Sequence of the first protein:
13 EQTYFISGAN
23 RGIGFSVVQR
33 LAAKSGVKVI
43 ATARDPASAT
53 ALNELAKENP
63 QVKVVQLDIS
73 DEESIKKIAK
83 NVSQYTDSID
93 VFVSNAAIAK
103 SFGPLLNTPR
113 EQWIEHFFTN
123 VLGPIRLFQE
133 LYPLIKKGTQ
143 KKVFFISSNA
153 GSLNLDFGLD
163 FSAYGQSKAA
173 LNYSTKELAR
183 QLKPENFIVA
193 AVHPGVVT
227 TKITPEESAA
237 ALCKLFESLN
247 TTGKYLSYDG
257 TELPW

The following describes two proteins that form a bound complex.

Sequence of the second protein:
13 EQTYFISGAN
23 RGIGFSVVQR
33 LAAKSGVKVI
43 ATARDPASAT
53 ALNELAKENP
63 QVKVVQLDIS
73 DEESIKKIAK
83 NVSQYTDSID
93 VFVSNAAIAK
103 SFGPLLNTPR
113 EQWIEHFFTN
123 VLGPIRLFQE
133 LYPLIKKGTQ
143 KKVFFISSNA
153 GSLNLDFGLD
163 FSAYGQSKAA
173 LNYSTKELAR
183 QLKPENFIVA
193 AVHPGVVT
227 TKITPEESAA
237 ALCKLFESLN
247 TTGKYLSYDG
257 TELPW

Contacts between the two chains:
Residue I127 in the second protein contacts residue Q168 in the first protein (closest heavy-atom distance 3.4 Å).
Residue Y175 in the second protein interacts with residue Q168 in the first protein (closest heavy-atom distance 3.4 Å).
Residue F120 in the second protein contacts residue I116 in the first protein (closest heavy-atom distance 3.5 Å).
Residue L107 in the second protein contacts residue Q183 in the first protein (closest heavy-atom distance 2.8 Å).
Residue Y134 in the second protein is in contact with residue L108 in the first protein (closest heavy-atom distance 3.5 Å).
Residue Q168 in the second protein is in contact with residue F119 in the first protein (closest heavy-atom distance 3.5 Å).
Residue S176 in the second protein interacts with residue Q168 in the first protein (closest heavy-atom distance 3.0 Å).
Residue D162 in the second protein is in contact with residue E179 in the first protein (closest heavy-atom distance 3.6 Å).
Residue N156 in the second protein contacts residue W261 in the first protein (closest heavy-atom distance 3.3 Å).
Residue Q183 in the second protein interacts with residue L107 in the first protein (closest heavy-atom distance 2.9 Å).
Residue L155 in the second protein is in contact with residue K178 in the first protein (closest heavy-atom distance 2.6 Å).
Residue F119 in the second protein interacts with residue F119 in the first protein (closest heavy-atom distance 3.5 Å).
Residue R112 in the second protein interacts with residue E74 in the first protein (closest heavy-atom distance 3.4 Å).
Residue E179 in the second protein contacts residue D162 in the first protein (closest heavy-atom distance 3.3 Å).
Residue I127 in the second protein is in contact with residue W115 in the first protein (closest heavy-atom distance 3.6 Å).
Residue Q131 in the second protein is in contact with residue L107 in the first protein (closest heavy-atom distance 2.7 Å).
Residue Y175 in the second protein is in contact with residue A171 in the first protein (closest heavy-atom distance 3.6 Å).
Residue E179 in the second protein contacts residue F163 in the first protein (closest heavy-atom distance 2.9 Å).
Residue W115 in the second protein is in contact with residue S176 in the first protein (closest heavy-atom distance 3.6 Å).
Residue F119 in the second protein contacts residue W115 in the first protein (closest heavy-atom distance 3.4 Å).
Residue Q168 in the second protein is in contact with residue S176 in the first protein (closest heavy-atom distance 2.9 Å).
Residue F130 in the second protein interacts with residue L108 in the first protein (closest heavy-atom distance 3.5 Å).
Residue P106 in the second protein contacts residue Q183 in the first protein (closest heavy-atom distance 3.5 Å).
Residue F163 in the second protein is in contact with residue E179 in the first protein (closest heavy-atom distance 2.8 Å).
Residue S164 in the second protein is in contact with residue E179 in the first protein (closest heavy-atom distance 2.9 Å).
Residue W115 in the second protein interacts with residue F119 in the first protein (closest heavy-atom distance 3.5 Å).
Residue Y175 in the second protein interacts with residue S154 in the first protein (closest heavy-atom distance 3.6 Å).
Residue L107 in the second protein is in contact with residue Q131 in the first protein (closest heavy-atom distance 3.0 Å).
Residue Y175 in the second protein contacts residue G167 in the first protein (closest heavy-atom distance 3.4 Å).
Residue G167 in the second protein is in contact with residue Y175 in the first protein (closest heavy-atom distance 3.5 Å).
Residue L155 in the second protein interacts with residue L155 in the first protein (closest heavy-atom distance 3.5 Å).
Residue F120 in the second protein is in contact with residue R112 in the first protein (closest heavy-atom distance 3.6 Å).
Residue Y175 in the second protein interacts with residue F163 in the first protein (closest heavy-atom distance 3.2 Å).
Residue Q168 in the second protein is in contact with residue I127 in the first protein (closest heavy-atom distance 3.3 Å).
Residue R182 in the second protein is in contact with residue L161 in the first protein (closest heavy-atom distance 3.1 Å).
Residue A172 in the second protein is in contact with residue Q168 in the first protein (closest heavy-atom distance 3.4 Å).
Residue D162 in the second protein contacts residue Q183 in the first protein (closest heavy-atom distance 2.8 Å).
Residue Y175 in the second protein is in contact with residue A152 in the first protein (closest heavy-atom distance 2.6 Å).
Residue F163 in the second protein is in contact with residue Y175 in the first protein (closest heavy-atom distance 3.3 Å).
Residue V123 in the second protein interacts with residue Q168 in the first protein (closest heavy-atom distance 3.1 Å).
Residue R182 in the second protein interacts with residue D162 in the first protein (closest heavy-atom distance 2.9 Å).
Residue K178 in the second protein interacts with residue L155 in the first protein (closest heavy-atom distance 2.6 Å).
Residue Q183 in the second protein is in contact with residue D162 in the first protein (closest heavy-atom distance 3.4 Å).
Residue N156 in the second protein interacts with residue N156 in the first protein (closest heavy-atom distance 2.9 Å).
Residue L108 in the second protein interacts with residue F130 in the first protein (closest heavy-atom distance 3.6 Å).
Residue A152 in the second protein contacts residue Y175 in the first protein (closest heavy-atom distance 2.6 Å).
Residue L161 in the second protein is in contact with residue R182 in the first protein (closest heavy-atom distance 3.0 Å).
Residue S176 in the second protein contacts residue W115 in the first protein (closest heavy-atom distance 3.6 Å).
Residue L155 in the second protein contacts residue W261 in the first protein (closest heavy-atom distance 3.4 Å).
Residue Q168 in the second protein contacts residue A172 in the first protein (closest heavy-atom distance 3.5 Å).
Residue W261 in the second protein is in contact with residue L155 in the first protein (closest heavy-atom distance 3.6 Å).
Residue E179 in the second protein interacts with residue S164 in the first protein (closest heavy-atom distance 3.0 Å).
Residue E74 in the second protein interacts with residue R112 in the first protein (closest heavy-atom distance 3.4 Å).
Residue T110 in the second protein is in contact with residue Q131 in the first protein (closest heavy-atom distance 2.9 Å).
Residue Q183 in the second protein is in contact with residue P106 in the first protein (closest heavy-atom distance 3.4 Å).
Residue Q168 in the second protein is in contact with residue V123 in the first protein (closest heavy-atom distance 3.2 Å).
Residue D162 in the second protein interacts with residue R182 in the first protein (closest heavy-atom distance 2.6 Å).
Residue Q131 in the second protein interacts with residue T110 in the first protein (closest heavy-atom distance 2.8 Å).
Residue F119 in the second protein contacts residue Q168 in the first protein (closest heavy-atom distance 3.5 Å).
Residue Q168 in the second protein contacts residue Y175 in the first protein (closest heavy-atom distance 3.5 Å).